Residue-level contacts at the interface:
Residue L84 in chain B interacts with residue F75 in chain A (closest heavy-atom distance 3.8 Å).
Residue Y81 in chain B interacts with residue S31 in chain A (closest heavy-atom distance 4.0 Å).
Residue F90 in chain B interacts with residue F116 in chain A (closest heavy-atom distance 4.0 Å).
Residue N187 in chain B interacts with residue Q325 in chain A (closest heavy-atom distance 4.0 Å).
Residue S50 in chain B interacts with residue R108 in chain A (closest heavy-atom distance 4.2 Å).
Residue H273 in chain B interacts with residue T327 in chain A (closest heavy-atom distance 3.7 Å).
Residue P98 in chain B contacts residue F116 in chain A (closest heavy-atom distance 3.5 Å).
Residue H273 in chain B contacts residue L326 in chain A (closest heavy-atom distance 4.1 Å).
Residue A107 in chain B interacts with residue S80 in chain A (closest heavy-atom distance 3.4 Å).
Residue C48 in chain B contacts residue R108 in chain A (closest heavy-atom distance 3.1 Å).
Residue I89 in chain B is in contact with residue I113 in chain A (closest heavy-atom distance 3.5 Å).
Residue P100 in chain B is in contact with residue L81 in chain A (closest heavy-atom distance 3.4 Å).
Residue F88 in chain B interacts with residue F116 in chain A (closest heavy-atom distance 3.1 Å).
Residue R276 in chain B interacts with residue Q325 in chain A (closest heavy-atom distance 4.1 Å).
Residue K61 in chain B interacts with residue D111 in chain A (closest heavy-atom distance 3.7 Å).
Residue G91 in chain B interacts with residue I113 in chain A (closest heavy-atom distance 3.5 Å).
Residue N78 in chain B contacts residue S31 in chain A (closest heavy-atom distance 2.5 Å).
Residue D74 in chain B contacts residue D111 in chain A (closest heavy-atom distance 3.4 Å).
Residue N78 in chain B is in contact with residue D32 in chain A (closest heavy-atom distance 2.9 Å).
Residue L106 in chain B is in contact with residue S80 in chain A (closest heavy-atom distance 2.7 Å).
Residue L106 in chain B interacts with residue F116 in chain A (closest heavy-atom distance 3.7 Å).
Residue I76 in chain B interacts with residue R107 in chain A (closest heavy-atom distance 4.1 Å).
Residue T49 in chain B is in contact with residue R108 in chain A (closest heavy-atom distance 3.8 Å).
Residue R59 in chain B is in contact with residue H109 in chain A (closest heavy-atom distance 4.1 Å).
Residue I89 in chain B contacts residue R107 in chain A (closest heavy-atom distance 3.8 Å).
Residue P85 in chain B is in contact with residue F75 in chain A (closest heavy-atom distance 3.4 Å).
Residue I76 in chain B interacts with residue S110 in chain A (closest heavy-atom distance 3.7 Å).
Residue K45 in chain B contacts residue H109 in chain A (closest heavy-atom distance 3.4 Å).
Residue H273 in chain B contacts residue L328 in chain A (closest heavy-atom distance 4.0 Å).
Residue D87 in chain B interacts with residue R117 in chain A (closest heavy-atom distance 3.4 Å).
Residue Q80 in chain B is in contact with residue D30 in chain A (closest heavy-atom distance 3.5 Å).
Residue P86 in chain B interacts with residue R117 in chain A (closest heavy-atom distance 2.7 Å).
Residue L106 in chain B is in contact with residue L81 in chain A (closest heavy-atom distance 3.8 Å).
Residue F88 in chain B contacts residue T115 in chain A (closest heavy-atom distance 3.3 Å).
Residue I89 in chain B contacts residue S110 in chain A (closest heavy-atom distance 3.7 Å).
Residue R59 in chain B is in contact with residue D32 in chain A (closest heavy-atom distance 2.3 Å).
Residue C48 in chain B is in contact with residue D30 in chain A (closest heavy-atom distance 3.1 Å).
Residue I76 in chain B interacts with residue D32 in chain A (closest heavy-atom distance 3.9 Å).
Residue P85 in chain B interacts with residue S80 in chain A (closest heavy-atom distance 4.0 Å).
Residue D87 in chain B contacts residue E118 in chain A (closest heavy-atom distance 4.2 Å).
Residue T49 in chain B is in contact with residue D30 in chain A (closest heavy-atom distance 3.1 Å).
Residue R59 in chain B contacts residue R108 in chain A (closest heavy-atom distance 3.3 Å).
Residue P85 in chain B interacts with residue R117 in chain A (closest heavy-atom distance 4.0 Å).
Residue A107 in chain B interacts with residue L81 in chain A (closest heavy-atom distance 3.5 Å).
Residue R276 in chain B interacts with residue L326 in chain A (closest heavy-atom distance 2.5 Å).
Residue Q270 in chain B is in contact with residue L328 in chain A (closest heavy-atom distance 3.6 Å).
Residue D87 in chain B interacts with residue F116 in chain A (closest heavy-atom distance 3.9 Å).
Residue S186 in chain B contacts residue D324 in chain A (closest heavy-atom distance 3.5 Å).
Residue G47 in chain B contacts residue R108 in chain A (closest heavy-atom distance 3.7 Å).
Residue D87 in chain B interacts with residue T115 in chain A (closest heavy-atom distance 2.6 Å).
Residue L103 in chain B contacts residue F116 in chain A (closest heavy-atom distance 4.0 Å).
Residue P100 in chain B interacts with residue L120 in chain A (closest heavy-atom distance 4.0 Å).
Residue T49 in chain B interacts with residue T29 in chain A (closest heavy-atom distance 4.0 Å).
Residue I89 in chain B interacts with residue T115 in chain A (closest heavy-atom distance 3.6 Å).
Residue T49 in chain B contacts residue L27 in chain A (closest heavy-atom distance 3.7 Å).
Residue G47 in chain B is in contact with residue S31 in chain A (closest heavy-atom distance 4.1 Å).
Residue G47 in chain B interacts with residue H109 in chain A (closest heavy-atom distance 3.9 Å).
Residue Q266 in chain B interacts with residue L328 in chain A (closest heavy-atom distance 3.4 Å).
Residue N187 in chain B contacts residue D324 in chain A (closest heavy-atom distance 2.5 Å).
Residue S46 in chain B is in contact with residue H109 in chain A (closest heavy-atom distance 3.6 Å).

Sequence of chain A:
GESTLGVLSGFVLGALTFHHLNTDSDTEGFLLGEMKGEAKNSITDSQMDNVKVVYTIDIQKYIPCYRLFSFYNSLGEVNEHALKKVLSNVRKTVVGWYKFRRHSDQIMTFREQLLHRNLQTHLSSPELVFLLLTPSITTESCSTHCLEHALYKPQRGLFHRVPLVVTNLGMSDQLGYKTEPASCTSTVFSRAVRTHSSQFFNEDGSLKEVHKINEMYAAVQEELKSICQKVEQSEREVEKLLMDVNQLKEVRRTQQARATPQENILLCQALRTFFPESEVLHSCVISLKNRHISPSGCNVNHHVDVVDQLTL

Sequence of chain B:
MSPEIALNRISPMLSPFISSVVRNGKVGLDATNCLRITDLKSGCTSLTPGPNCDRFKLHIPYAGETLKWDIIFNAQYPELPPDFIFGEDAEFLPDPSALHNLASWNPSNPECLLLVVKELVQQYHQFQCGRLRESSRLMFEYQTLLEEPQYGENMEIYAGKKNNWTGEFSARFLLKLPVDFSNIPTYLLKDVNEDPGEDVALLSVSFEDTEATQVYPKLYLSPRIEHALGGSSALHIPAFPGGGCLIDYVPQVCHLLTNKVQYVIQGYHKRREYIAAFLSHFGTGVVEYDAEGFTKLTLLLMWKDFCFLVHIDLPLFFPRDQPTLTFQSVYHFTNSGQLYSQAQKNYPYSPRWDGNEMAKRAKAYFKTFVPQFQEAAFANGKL

These two protein chains interact to form a complex.